Sequence of the second protein:
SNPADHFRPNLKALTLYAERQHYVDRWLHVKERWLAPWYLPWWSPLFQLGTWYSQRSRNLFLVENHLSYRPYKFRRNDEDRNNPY

Sequence of the first protein:
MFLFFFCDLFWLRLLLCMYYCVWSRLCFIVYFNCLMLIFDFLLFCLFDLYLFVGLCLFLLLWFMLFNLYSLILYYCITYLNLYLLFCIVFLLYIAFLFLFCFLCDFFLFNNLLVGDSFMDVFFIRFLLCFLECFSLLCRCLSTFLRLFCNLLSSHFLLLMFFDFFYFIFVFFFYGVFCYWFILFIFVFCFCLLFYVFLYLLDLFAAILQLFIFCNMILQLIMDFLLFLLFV

These two protein chains interact to form a complex.

Interface contacts:
Residue F2 in the first protein is in contact with residue Y36 in the second protein (closest heavy-atom distance 4.5 Å).
Residue F156 in the first protein interacts with residue A17 in the second protein (closest heavy-atom distance 3.6 Å).
Residue L3 in the first protein interacts with residue L29 in the second protein (closest heavy-atom distance 4.9 Å).
Residue D8 in the first protein contacts residue L24 in the second protein (closest heavy-atom distance 4.6 Å).
Residue C76 in the first protein interacts with residue R21 in the second protein (closest heavy-atom distance 3.5 Å).
Residue F2 in the first protein contacts residue L27 in the second protein (closest heavy-atom distance 3.8 Å).
Residue F156 in the first protein contacts residue F20 in the second protein (closest heavy-atom distance 3.3 Å).
Residue L3 in the first protein contacts residue L27 in the second protein (closest heavy-atom distance 3.4 Å).
Residue L159 in the first protein is in contact with residue F20 in the second protein (closest heavy-atom distance 4.2 Å).
Residue M1 in the first protein contacts residue T28 in the second protein (closest heavy-atom distance 3.9 Å).
Residue F4 in the first protein is in contact with residue L24 in the second protein (closest heavy-atom distance 4.3 Å).
Residue F6 in the first protein interacts with residue L24 in the second protein (closest heavy-atom distance 3.4 Å).
Residue Y74 in the first protein is in contact with residue H19 in the second protein (closest heavy-atom distance 4.2 Å).
Residue C7 in the first protein interacts with residue L24 in the second protein (closest heavy-atom distance 3.5 Å).
Residue L152 in the first protein contacts residue F20 in the second protein (closest heavy-atom distance 4.1 Å).
Residue L3 in the first protein is in contact with residue A26 in the second protein (closest heavy-atom distance 4.9 Å).
Residue F5 in the first protein is in contact with residue K25 in the second protein (closest heavy-atom distance 4.0 Å).
Residue F4 in the first protein interacts with residue K25 in the second protein (closest heavy-atom distance 3.9 Å).
Residue M160 in the first protein is in contact with residue P16 in the second protein (closest heavy-atom distance 3.5 Å).
Residue M1 in the first protein interacts with residue L29 in the second protein (closest heavy-atom distance 3.4 Å).
Residue C76 in the first protein interacts with residue N23 in the second protein (closest heavy-atom distance 3.5 Å).
Residue F2 in the first protein is in contact with residue L29 in the second protein (closest heavy-atom distance 2.7 Å).
Residue M1 in the first protein is in contact with residue A31 in the second protein (closest heavy-atom distance 4.6 Å).
Residue F2 in the first protein contacts residue A31 in the second protein (closest heavy-atom distance 3.6 Å).
Residue D8 in the first protein is in contact with residue N23 in the second protein (closest heavy-atom distance 3.7 Å).
Residue F4 in the first protein interacts with residue A26 in the second protein (closest heavy-atom distance 2.9 Å).
Residue F4 in the first protein contacts residue T28 in the second protein (closest heavy-atom distance 4.8 Å).
Residue L159 in the first protein is in contact with residue P16 in the second protein (closest heavy-atom distance 3.9 Å).
Residue M1 in the first protein interacts with residue Y30 in the second protein (closest heavy-atom distance 4.4 Å).
Residue D163 in the first protein contacts residue N15 in the second protein (closest heavy-atom distance 4.4 Å).
Residue C76 in the first protein interacts with residue P22 in the second protein (closest heavy-atom distance 4.0 Å).
Residue L80 in the first protein contacts residue F20 in the second protein (closest heavy-atom distance 3.5 Å).
Residue Y74 in the first protein interacts with residue N23 in the second protein (closest heavy-atom distance 4.7 Å).
Residue T78 in the first protein is in contact with residue P22 in the second protein (closest heavy-atom distance 4.3 Å).
Residue L151 in the first protein contacts residue F20 in the second protein (closest heavy-atom distance 4.9 Å).
Residue T78 in the first protein interacts with residue N23 in the second protein (closest heavy-atom distance 4.7 Å).
Residue H155 in the first protein interacts with residue F20 in the second protein (closest heavy-atom distance 3.5 Å).
Residue F2 in the first protein contacts residue T28 in the second protein (closest heavy-atom distance 3.3 Å).
Residue F2 in the first protein interacts with residue Y30 in the second protein (closest heavy-atom distance 4.5 Å).
Residue F6 in the first protein interacts with residue A26 in the second protein (closest heavy-atom distance 4.0 Å).
Residue F5 in the first protein is in contact with residue A26 in the second protein (closest heavy-atom distance 4.5 Å).
Residue F156 in the first protein is in contact with residue P16 in the second protein (closest heavy-atom distance 3.7 Å).
Residue F4 in the first protein is in contact with residue L27 in the second protein (closest heavy-atom distance 2.7 Å).
Residue F5 in the first protein is in contact with residue L24 in the second protein (closest heavy-atom distance 3.3 Å).
Residue F5 in the first protein interacts with residue P22 in the second protein (closest heavy-atom distance 4.7 Å).
Residue F4 in the first protein is in contact with residue L29 in the second protein (closest heavy-atom distance 3.5 Å).
Residue L3 in the first protein interacts with residue T28 in the second protein (closest heavy-atom distance 3.2 Å).
Residue L159 in the first protein interacts with residue H19 in the second protein (closest heavy-atom distance 3.7 Å).
Residue L3 in the first protein contacts residue K25 in the second protein (closest heavy-atom distance 4.1 Å).